These two protein chains interact to form a complex.

Sequence of chain A:
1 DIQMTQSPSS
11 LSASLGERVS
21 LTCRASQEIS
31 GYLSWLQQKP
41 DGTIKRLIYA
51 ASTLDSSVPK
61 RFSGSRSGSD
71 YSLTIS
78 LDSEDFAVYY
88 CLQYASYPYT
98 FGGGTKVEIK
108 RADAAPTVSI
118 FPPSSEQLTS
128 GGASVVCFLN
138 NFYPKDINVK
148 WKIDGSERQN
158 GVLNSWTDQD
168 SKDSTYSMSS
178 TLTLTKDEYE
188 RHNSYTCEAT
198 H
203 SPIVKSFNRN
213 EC

Contacts between the two chains:
Residue Y32 in chain A interacts with residue Q73 in chain B (closest heavy-atom distance 4.1 Å).
Residue Y94 in chain A contacts residue N75 in chain B (closest heavy-atom distance 4.7 Å).
Residue S93 in chain A contacts residue N76 in chain B (closest heavy-atom distance 4.5 Å).
Residue A92 in chain A contacts residue N76 in chain B (closest heavy-atom distance 2.8 Å).
Residue A92 in chain A contacts residue V74 in chain B (closest heavy-atom distance 3.4 Å).
Residue Y32 in chain A is in contact with residue N76 in chain B (closest heavy-atom distance 4.4 Å).
Residue Y91 in chain A contacts residue N76 in chain B (closest heavy-atom distance 3.7 Å).
Residue I29 in chain A interacts with residue V74 in chain B (closest heavy-atom distance 4.4 Å).
Residue Y94 in chain A interacts with residue N76 in chain B (closest heavy-atom distance 4.0 Å).
Residue S30 in chain A contacts residue V74 in chain B (closest heavy-atom distance 3.9 Å).
Residue Y32 in chain A interacts with residue S44 in chain B (closest heavy-atom distance 5.0 Å).
Residue Y94 in chain A contacts residue K78 in chain B (closest heavy-atom distance 3.1 Å).
Residue Y32 in chain A interacts with residue V74 in chain B (closest heavy-atom distance 3.6 Å).
Residue S93 in chain A contacts residue N75 in chain B (closest heavy-atom distance 3.8 Å).
Residue S30 in chain A contacts residue Q73 in chain B (closest heavy-atom distance 3.5 Å).
Residue A92 in chain A contacts residue N75 in chain B (closest heavy-atom distance 4.0 Å).
Residue Y96 in chain A is in contact with residue K78 in chain B (closest heavy-atom distance 2.9 Å).
Residue Y32 in chain A contacts residue E79 in chain B (closest heavy-atom distance 2.8 Å).
Residue Y94 in chain A contacts residue P77 in chain B (closest heavy-atom distance 3.5 Å).
Residue Y32 in chain A is in contact with residue S45 in chain B (closest heavy-atom distance 3.5 Å).

Sequence of chain B:
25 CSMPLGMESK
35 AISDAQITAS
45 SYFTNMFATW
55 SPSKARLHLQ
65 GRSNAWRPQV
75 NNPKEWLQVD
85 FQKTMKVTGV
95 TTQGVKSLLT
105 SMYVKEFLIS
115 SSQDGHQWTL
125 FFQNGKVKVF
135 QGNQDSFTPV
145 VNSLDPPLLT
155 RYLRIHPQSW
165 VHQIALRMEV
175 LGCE